Sequence of the first protein:
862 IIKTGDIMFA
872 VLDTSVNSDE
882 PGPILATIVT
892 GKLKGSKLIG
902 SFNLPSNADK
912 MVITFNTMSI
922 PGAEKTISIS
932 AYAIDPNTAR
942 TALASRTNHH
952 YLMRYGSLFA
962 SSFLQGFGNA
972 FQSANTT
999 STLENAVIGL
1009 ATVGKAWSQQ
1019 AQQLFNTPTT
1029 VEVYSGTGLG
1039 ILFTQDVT

Contacts between the two chains:
Residue D880 in the first protein contacts residue S907 in the second protein (closest heavy-atom distance 4.0 Å).
Residue T1010 in the first protein interacts with residue F964 in the second protein (closest heavy-atom distance 4.1 Å).
Residue Q1017 in the first protein interacts with residue Q1020 in the second protein (closest heavy-atom distance 3.0 Å).
Residue S876 in the first protein interacts with residue T942 in the second protein (closest heavy-atom distance 2.8 Å).
Residue T875 in the first protein interacts with residue I935 in the second protein (closest heavy-atom distance 3.9 Å).
Residue I1006 in the first protein is in contact with residue F968 in the second protein (closest heavy-atom distance 3.3 Å).
Residue E1030 in the first protein is in contact with residue R941 in the second protein (closest heavy-atom distance 4.0 Å).
Residue P922 in the first protein contacts residue K864 in the second protein (closest heavy-atom distance 3.4 Å).
Residue I1006 in the first protein contacts residue G967 in the second protein (closest heavy-atom distance 3.2 Å).
Residue V1011 in the first protein contacts residue F960 in the second protein (closest heavy-atom distance 3.6 Å).
Residue E881 in the first protein interacts with residue S907 in the second protein (closest heavy-atom distance 2.6 Å).
Residue E1002 in the first protein contacts residue A975 in the second protein (closest heavy-atom distance 3.3 Å).
Residue D874 in the first protein contacts residue A940 in the second protein (closest heavy-atom distance 4.0 Å).
Residue I1006 in the first protein is in contact with residue A971 in the second protein (closest heavy-atom distance 3.6 Å).
Residue I900 in the first protein is in contact with residue F1041 in the second protein (closest heavy-atom distance 3.3 Å).
Residue E881 in the first protein is in contact with residue L905 in the second protein (closest heavy-atom distance 4.0 Å).
Residue T1010 in the first protein is in contact with residue G967 in the second protein (closest heavy-atom distance 3.2 Å).
Residue E881 in the first protein contacts residue N908 in the second protein (closest heavy-atom distance 3.5 Å).
Residue Q1018 in the first protein contacts residue Q1020 in the second protein (closest heavy-atom distance 3.7 Å).
Residue T875 in the first protein contacts residue A940 in the second protein (closest heavy-atom distance 3.4 Å).
Residue V1011 in the first protein is in contact with residue F964 in the second protein (closest heavy-atom distance 4.0 Å).
Residue S876 in the first protein interacts with residue R941 in the second protein (closest heavy-atom distance 2.8 Å).
Residue A1014 in the first protein interacts with residue L959 in the second protein (closest heavy-atom distance 3.7 Å).
Residue D880 in the first protein interacts with residue D910 in the second protein (closest heavy-atom distance 3.0 Å).
Residue I900 in the first protein contacts residue T1042 in the second protein (closest heavy-atom distance 4.2 Å).
Residue V877 in the first protein is in contact with residue T942 in the second protein (closest heavy-atom distance 3.3 Å).
Residue S999 in the first protein is in contact with residue F972 in the second protein (closest heavy-atom distance 3.6 Å).
Residue I1006 in the first protein contacts residue F972 in the second protein (closest heavy-atom distance 3.8 Å).
Residue S1033 in the first protein contacts residue R941 in the second protein (closest heavy-atom distance 2.4 Å).
Residue I900 in the first protein interacts with residue G866 in the second protein (closest heavy-atom distance 3.9 Å).
Residue D880 in the first protein is in contact with residue N908 in the second protein (closest heavy-atom distance 4.1 Å).
Residue V1011 in the first protein contacts residue S963 in the second protein (closest heavy-atom distance 3.7 Å).
Residue E925 in the first protein contacts residue I862 in the second protein (closest heavy-atom distance 3.3 Å).
Residue K898 in the first protein contacts residue G866 in the second protein (closest heavy-atom distance 3.7 Å).
Residue Q1018 in the first protein contacts residue F1023 in the second protein (closest heavy-atom distance 3.3 Å).
Residue I921 in the first protein contacts residue K864 in the second protein (closest heavy-atom distance 3.6 Å).
Residue G1007 in the first protein interacts with residue F964 in the second protein (closest heavy-atom distance 3.5 Å).
Residue L886 in the first protein interacts with residue G866 in the second protein (closest heavy-atom distance 3.4 Å).
Residue S920 in the first protein is in contact with residue T865 in the second protein (closest heavy-atom distance 2.8 Å).
Residue G896 in the first protein contacts residue K864 in the second protein (closest heavy-atom distance 3.7 Å).
Residue S897 in the first protein contacts residue K864 in the second protein (closest heavy-atom distance 4.2 Å).
Residue K898 in the first protein interacts with residue K864 in the second protein (closest heavy-atom distance 3.3 Å).
Residue N1003 in the first protein is in contact with residue F972 in the second protein (closest heavy-atom distance 3.3 Å).
Residue E881 in the first protein contacts residue K911 in the second protein (closest heavy-atom distance 4.0 Å).
Residue I1006 in the first protein contacts residue F964 in the second protein (closest heavy-atom distance 3.6 Å).
Residue A1014 in the first protein is in contact with residue Q1020 in the second protein (closest heavy-atom distance 3.4 Å).
Residue T927 in the first protein contacts residue T865 in the second protein (closest heavy-atom distance 2.8 Å).
Residue N1003 in the first protein contacts residue F968 in the second protein (closest heavy-atom distance 3.2 Å).
Residue T1010 in the first protein contacts residue S963 in the second protein (closest heavy-atom distance 2.3 Å).
Residue Q973 in the first protein interacts with residue S974 in the second protein (closest heavy-atom distance 4.2 Å).
Residue S920 in the first protein interacts with residue K864 in the second protein (closest heavy-atom distance 2.6 Å).
Residue P884 in the first protein contacts residue Y933 in the second protein (closest heavy-atom distance 3.5 Å).
Residue E1002 in the first protein interacts with residue F972 in the second protein (closest heavy-atom distance 3.2 Å).
Residue E881 in the first protein contacts residue P906 in the second protein (closest heavy-atom distance 3.5 Å).
Residue S876 in the first protein interacts with residue A940 in the second protein (closest heavy-atom distance 2.9 Å).
Residue L886 in the first protein is in contact with residue L1040 in the second protein (closest heavy-atom distance 3.7 Å).
Residue P884 in the first protein interacts with residue L1040 in the second protein (closest heavy-atom distance 3.3 Å).
Residue W1015 in the first protein contacts residue F960 in the second protein (closest heavy-atom distance 4.1 Å).
Residue K898 in the first protein contacts residue T865 in the second protein (closest heavy-atom distance 3.3 Å).
Residue N1003 in the first protein is in contact with residue F964 in the second protein (closest heavy-atom distance 4.1 Å).

Sequence of the second protein:
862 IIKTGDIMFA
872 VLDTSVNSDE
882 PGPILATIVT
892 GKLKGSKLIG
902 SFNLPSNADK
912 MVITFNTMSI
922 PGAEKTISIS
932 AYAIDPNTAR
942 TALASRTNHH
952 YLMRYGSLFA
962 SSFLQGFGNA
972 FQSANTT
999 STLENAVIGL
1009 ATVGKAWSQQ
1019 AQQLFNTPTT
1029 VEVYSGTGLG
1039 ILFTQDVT

This data describes a binding interaction between two proteins.